Sequence of protein 1:
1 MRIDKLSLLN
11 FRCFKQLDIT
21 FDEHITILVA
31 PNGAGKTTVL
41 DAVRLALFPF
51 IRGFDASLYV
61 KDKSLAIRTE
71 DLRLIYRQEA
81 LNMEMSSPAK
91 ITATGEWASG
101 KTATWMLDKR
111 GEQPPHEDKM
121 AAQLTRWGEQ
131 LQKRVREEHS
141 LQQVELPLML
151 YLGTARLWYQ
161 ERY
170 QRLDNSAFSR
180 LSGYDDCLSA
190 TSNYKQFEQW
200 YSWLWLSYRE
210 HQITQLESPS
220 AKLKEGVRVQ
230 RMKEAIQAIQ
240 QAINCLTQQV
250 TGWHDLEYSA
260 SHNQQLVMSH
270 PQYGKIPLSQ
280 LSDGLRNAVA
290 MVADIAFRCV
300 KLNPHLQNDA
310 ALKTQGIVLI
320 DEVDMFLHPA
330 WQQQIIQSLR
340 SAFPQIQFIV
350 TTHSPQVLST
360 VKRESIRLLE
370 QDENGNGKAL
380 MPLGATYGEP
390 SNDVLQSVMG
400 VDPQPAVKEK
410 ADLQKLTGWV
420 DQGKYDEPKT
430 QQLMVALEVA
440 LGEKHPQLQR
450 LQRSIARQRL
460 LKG

Contacts between the two chains:
Residue D420 in protein 1 contacts residue S143 in protein 2 (closest heavy-atom distance 2.6 Å).
Residue Q421 in protein 1 is in contact with residue D151 in protein 2 (closest heavy-atom distance 2.6 Å).
Residue L460 in protein 1 interacts with residue Q228 in protein 2 (closest heavy-atom distance 3.4 Å).
Residue Q395 in protein 1 is in contact with residue R180 in protein 2 (closest heavy-atom distance 2.5 Å).
Residue K423 in protein 1 is in contact with residue D151 in protein 2 (closest heavy-atom distance 3.3 Å).
Residue Q421 in protein 1 interacts with residue P149 in protein 2 (closest heavy-atom distance 3.6 Å).
Residue L460 in protein 1 interacts with residue F190 in protein 2 (closest heavy-atom distance 3.8 Å).
Residue T416 in protein 1 contacts residue D144 in protein 2 (closest heavy-atom distance 3.9 Å).
Residue R456 in protein 1 contacts residue F190 in protein 2 (closest heavy-atom distance 4.0 Å).
Residue R452 in protein 1 contacts residue E187 in protein 2 (closest heavy-atom distance 3.5 Å).
Residue E369 in protein 1 contacts residue G107 in protein 2 (closest heavy-atom distance 4.4 Å).
Residue D420 in protein 1 contacts residue W183 in protein 2 (closest heavy-atom distance 4.1 Å).
Residue L379 in protein 1 is in contact with residue S103 in protein 2 (closest heavy-atom distance 2.9 Å).
Residue R449 in protein 1 contacts residue E187 in protein 2 (closest heavy-atom distance 4.4 Å).
Residue Q446 in protein 1 interacts with residue S143 in protein 2 (closest heavy-atom distance 4.3 Å).
Residue R366 in protein 1 interacts with residue S103 in protein 2 (closest heavy-atom distance 4.3 Å).
Residue Q370 in protein 1 contacts residue K108 in protein 2 (closest heavy-atom distance 2.6 Å).
Residue Q446 in protein 1 contacts residue D144 in protein 2 (closest heavy-atom distance 4.3 Å).
Residue L382 in protein 1 is in contact with residue F111 in protein 2 (closest heavy-atom distance 4.0 Å).
Residue K377 in protein 1 is in contact with residue K106 in protein 2 (closest heavy-atom distance 3.7 Å).
Residue L379 in protein 1 interacts with residue L105 in protein 2 (closest heavy-atom distance 3.6 Å).
Residue R449 in protein 1 contacts residue S143 in protein 2 (closest heavy-atom distance 2.9 Å).
Residue L382 in protein 1 is in contact with residue S104 in protein 2 (closest heavy-atom distance 3.8 Å).
Residue L459 in protein 1 contacts residue F190 in protein 2 (closest heavy-atom distance 3.8 Å).
Residue L382 in protein 1 is in contact with residue F174 in protein 2 (closest heavy-atom distance 4.0 Å).
Residue L460 in protein 1 contacts residue F227 in protein 2 (closest heavy-atom distance 4.4 Å).
Residue L382 in protein 1 contacts residue L66 in protein 2 (closest heavy-atom distance 3.7 Å).
Residue L460 in protein 1 interacts with residue F226 in protein 2 (closest heavy-atom distance 3.6 Å).
Residue G383 in protein 1 interacts with residue F174 in protein 2 (closest heavy-atom distance 3.6 Å).
Residue M380 in protein 1 interacts with residue S103 in protein 2 (closest heavy-atom distance 3.5 Å).
Residue D420 in protein 1 contacts residue L142 in protein 2 (closest heavy-atom distance 3.5 Å).
Residue L379 in protein 1 contacts residue K106 in protein 2 (closest heavy-atom distance 3.6 Å).
Residue A378 in protein 1 contacts residue S103 in protein 2 (closest heavy-atom distance 3.9 Å).
Residue R456 in protein 1 contacts residue F226 in protein 2 (closest heavy-atom distance 3.0 Å).
Residue R456 in protein 1 interacts with residue W183 in protein 2 (closest heavy-atom distance 3.8 Å).
Residue Q395 in protein 1 is in contact with residue T177 in protein 2 (closest heavy-atom distance 3.7 Å).
Residue S396 in protein 1 interacts with residue F174 in protein 2 (closest heavy-atom distance 3.6 Å).
Residue S396 in protein 1 interacts with residue T177 in protein 2 (closest heavy-atom distance 3.9 Å).
Residue Q413 in protein 1 contacts residue R146 in protein 2 (closest heavy-atom distance 3.6 Å).
Residue D392 in protein 1 interacts with residue R180 in protein 2 (closest heavy-atom distance 3.9 Å).
Residue Q395 in protein 1 contacts residue Q176 in protein 2 (closest heavy-atom distance 3.7 Å).
Residue K461 in protein 1 contacts residue Q228 in protein 2 (closest heavy-atom distance 4.0 Å).
Residue S396 in protein 1 is in contact with residue G173 in protein 2 (closest heavy-atom distance 4.0 Å).
Residue M380 in protein 1 is in contact with residue S104 in protein 2 (closest heavy-atom distance 3.0 Å).
Residue L379 in protein 1 is in contact with residue S104 in protein 2 (closest heavy-atom distance 4.2 Å).
Residue G417 in protein 1 interacts with residue L142 in protein 2 (closest heavy-atom distance 4.2 Å).
Residue L382 in protein 1 contacts residue L94 in protein 2 (closest heavy-atom distance 4.0 Å).
Residue E369 in protein 1 contacts residue K108 in protein 2 (closest heavy-atom distance 4.3 Å).
Residue L459 in protein 1 contacts residue I194 in protein 2 (closest heavy-atom distance 3.7 Å).
Residue Q421 in protein 1 is in contact with residue A140 in protein 2 (closest heavy-atom distance 3.3 Å).
Residue P381 in protein 1 contacts residue S104 in protein 2 (closest heavy-atom distance 3.7 Å).
Residue D392 in protein 1 interacts with residue N181 in protein 2 (closest heavy-atom distance 3.7 Å).
Residue Q421 in protein 1 contacts residue V148 in protein 2 (closest heavy-atom distance 3.2 Å).
Residue Q395 in protein 1 contacts residue G173 in protein 2 (closest heavy-atom distance 3.5 Å).
Residue Q421 in protein 1 interacts with residue L142 in protein 2 (closest heavy-atom distance 4.2 Å).
Residue D371 in protein 1 contacts residue K108 in protein 2 (closest heavy-atom distance 4.0 Å).
Residue R362 in protein 1 interacts with residue S104 in protein 2 (closest heavy-atom distance 3.0 Å).
Residue D392 in protein 1 interacts with residue T177 in protein 2 (closest heavy-atom distance 3.8 Å).
Residue Q457 in protein 1 interacts with residue Q228 in protein 2 (closest heavy-atom distance 3.7 Å).
Residue L460 in protein 1 interacts with residue Q229 in protein 2 (closest heavy-atom distance 3.4 Å).

These two protein chains interact to form a complex.

Sequence of protein 2:
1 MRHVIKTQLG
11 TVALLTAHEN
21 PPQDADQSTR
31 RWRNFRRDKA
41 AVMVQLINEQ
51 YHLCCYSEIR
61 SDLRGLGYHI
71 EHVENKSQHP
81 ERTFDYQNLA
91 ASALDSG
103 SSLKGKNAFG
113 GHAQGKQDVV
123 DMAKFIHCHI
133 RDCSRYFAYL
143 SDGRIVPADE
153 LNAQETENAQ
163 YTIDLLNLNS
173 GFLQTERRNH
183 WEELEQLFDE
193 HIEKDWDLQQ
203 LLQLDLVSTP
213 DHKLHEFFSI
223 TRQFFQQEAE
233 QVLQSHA